The following describes two proteins that form a bound complex.

Sequence of protein 2:
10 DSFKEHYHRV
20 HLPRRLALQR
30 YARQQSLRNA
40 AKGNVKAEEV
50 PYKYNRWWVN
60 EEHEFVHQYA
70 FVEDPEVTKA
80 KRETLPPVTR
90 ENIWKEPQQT

Interface contacts:
Residue L112 in protein 1 is in contact with residue Y53 in protein 2 (closest heavy-atom distance 3.5 Å).
Residue K106 in protein 1 contacts residue E75 in protein 2 (closest heavy-atom distance 4.2 Å).
Residue K106 in protein 1 interacts with residue K45 in protein 2 (closest heavy-atom distance 4.0 Å).
Residue K103 in protein 1 is in contact with residue V71 in protein 2 (closest heavy-atom distance 3.3 Å).
Residue D89 in protein 1 interacts with residue N54 in protein 2 (closest heavy-atom distance 3.1 Å).
Residue K106 in protein 1 contacts residue E48 in protein 2 (closest heavy-atom distance 3.2 Å).
Residue L108 in protein 1 is in contact with residue Y51 in protein 2 (closest heavy-atom distance 2.8 Å).
Residue Y58 in protein 1 is in contact with residue H17 in protein 2 (closest heavy-atom distance 3.1 Å).
Residue G105 in protein 1 is in contact with residue V71 in protein 2 (closest heavy-atom distance 3.1 Å).
Residue Y43 in protein 1 is in contact with residue E72 in protein 2 (closest heavy-atom distance 4.8 Å).
Residue K106 in protein 1 interacts with residue D73 in protein 2 (closest heavy-atom distance 3.8 Å).
Residue T101 in protein 1 is in contact with residue A69 in protein 2 (closest heavy-atom distance 3.3 Å).
Residue T101 in protein 1 is in contact with residue Y68 in protein 2 (closest heavy-atom distance 2.9 Å).
Residue M107 in protein 1 is in contact with residue V49 in protein 2 (closest heavy-atom distance 3.5 Å).
Residue Q109 in protein 1 interacts with residue Y51 in protein 2 (closest heavy-atom distance 3.8 Å).
Residue K106 in protein 1 interacts with residue A46 in protein 2 (closest heavy-atom distance 4.0 Å).
Residue G105 in protein 1 contacts residue E48 in protein 2 (closest heavy-atom distance 4.7 Å).
Residue K106 in protein 1 interacts with residue E72 in protein 2 (closest heavy-atom distance 4.9 Å).
Residue Y60 in protein 1 interacts with residue R24 in protein 2 (closest heavy-atom distance 3.3 Å).
Residue G105 in protein 1 interacts with residue V49 in protein 2 (closest heavy-atom distance 4.0 Å).
Residue V102 in protein 1 contacts residue E72 in protein 2 (closest heavy-atom distance 3.1 Å).
Residue L100 in protein 1 interacts with residue Y68 in protein 2 (closest heavy-atom distance 3.2 Å).
Residue K106 in protein 1 contacts residue E47 in protein 2 (closest heavy-atom distance 3.9 Å).
Residue Y60 in protein 1 contacts residue H17 in protein 2 (closest heavy-atom distance 3.4 Å).
Residue G105 in protein 1 is in contact with residue A46 in protein 2 (closest heavy-atom distance 4.5 Å).
Residue G105 in protein 1 contacts residue E47 in protein 2 (closest heavy-atom distance 3.4 Å).
Residue Y60 in protein 1 is in contact with residue Y16 in protein 2 (closest heavy-atom distance 4.3 Å).
Residue T88 in protein 1 is in contact with residue K52 in protein 2 (closest heavy-atom distance 3.4 Å).
Residue K106 in protein 1 interacts with residue V49 in protein 2 (closest heavy-atom distance 2.8 Å).
Residue Y99 in protein 1 contacts residue V65 in protein 2 (closest heavy-atom distance 4.3 Å).
Residue Q109 in protein 1 interacts with residue Y53 in protein 2 (closest heavy-atom distance 3.3 Å).
Residue K103 in protein 1 interacts with residue F70 in protein 2 (closest heavy-atom distance 3.1 Å).
Residue M107 in protein 1 is in contact with residue V71 in protein 2 (closest heavy-atom distance 3.7 Å).
Residue Y99 in protein 1 interacts with residue Q67 in protein 2 (closest heavy-atom distance 3.8 Å).
Residue K103 in protein 1 contacts residue V49 in protein 2 (closest heavy-atom distance 3.1 Å).
Residue R104 in protein 1 interacts with residue E72 in protein 2 (closest heavy-atom distance 3.2 Å).
Residue M107 in protein 1 is in contact with residue Y51 in protein 2 (closest heavy-atom distance 3.7 Å).
Residue Y99 in protein 1 is in contact with residue Y68 in protein 2 (closest heavy-atom distance 2.8 Å).
Residue G105 in protein 1 is in contact with residue E72 in protein 2 (closest heavy-atom distance 2.9 Å).
Residue R104 in protein 1 is in contact with residue E47 in protein 2 (closest heavy-atom distance 4.0 Å).
Residue L108 in protein 1 is in contact with residue V49 in protein 2 (closest heavy-atom distance 3.1 Å).
Residue L108 in protein 1 contacts residue E48 in protein 2 (closest heavy-atom distance 4.1 Å).
Residue K106 in protein 1 is in contact with residue V71 in protein 2 (closest heavy-atom distance 4.4 Å).
Residue L100 in protein 1 contacts residue F70 in protein 2 (closest heavy-atom distance 3.5 Å).
Residue L108 in protein 1 contacts residue P50 in protein 2 (closest heavy-atom distance 3.7 Å).
Residue G105 in protein 1 is in contact with residue P74 in protein 2 (closest heavy-atom distance 3.8 Å).
Residue G105 in protein 1 interacts with residue D73 in protein 2 (closest heavy-atom distance 4.2 Å).
Residue P111 in protein 1 interacts with residue Y53 in protein 2 (closest heavy-atom distance 4.7 Å).
Residue K103 in protein 1 is in contact with residue E72 in protein 2 (closest heavy-atom distance 2.8 Å).
Residue V102 in protein 1 contacts residue F70 in protein 2 (closest heavy-atom distance 3.5 Å).
Residue L45 in protein 1 is in contact with residue Y68 in protein 2 (closest heavy-atom distance 3.4 Å).
Residue Y99 in protein 1 contacts residue H66 in protein 2 (closest heavy-atom distance 4.3 Å).
Residue R104 in protein 1 contacts residue V49 in protein 2 (closest heavy-atom distance 4.3 Å).
Residue T101 in protein 1 contacts residue F70 in protein 2 (closest heavy-atom distance 2.8 Å).
Residue Y58 in protein 1 interacts with residue K13 in protein 2 (closest heavy-atom distance 4.7 Å).
Residue E98 in protein 1 is in contact with residue Q67 in protein 2 (closest heavy-atom distance 3.6 Å).
Residue K110 in protein 1 contacts residue Y53 in protein 2 (closest heavy-atom distance 2.8 Å).
Residue R104 in protein 1 interacts with residue P74 in protein 2 (closest heavy-atom distance 4.6 Å).
Residue F97 in protein 1 interacts with residue Q67 in protein 2 (closest heavy-atom distance 3.2 Å).
Residue D89 in protein 1 is in contact with residue K52 in protein 2 (closest heavy-atom distance 3.3 Å).

Sequence of protein 1:
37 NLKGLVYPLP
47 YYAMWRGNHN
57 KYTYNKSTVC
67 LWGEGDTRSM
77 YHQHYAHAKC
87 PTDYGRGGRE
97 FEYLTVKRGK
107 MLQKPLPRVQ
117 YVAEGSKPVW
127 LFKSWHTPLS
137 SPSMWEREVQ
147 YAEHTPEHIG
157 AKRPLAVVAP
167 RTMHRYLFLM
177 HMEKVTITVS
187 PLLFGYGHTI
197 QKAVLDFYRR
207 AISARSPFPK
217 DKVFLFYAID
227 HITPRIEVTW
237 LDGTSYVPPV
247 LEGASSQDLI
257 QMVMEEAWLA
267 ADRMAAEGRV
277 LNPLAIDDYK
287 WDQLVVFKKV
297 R